This data describes a binding interaction between two proteins.

Contacts between the two chains:
Residue R14 in the second protein is in contact with residue E1 in the first protein (closest heavy-atom distance 4.2 Å).
Residue T22 in the second protein interacts with residue W3 in the first protein (closest heavy-atom distance 3.9 Å).
Residue S39 in the second protein interacts with residue F20 in the first protein (closest heavy-atom distance 3.5 Å).
Residue I66 in the second protein interacts with residue T49 in the first protein (closest heavy-atom distance 3.6 Å).
Residue M56 in the second protein is in contact with residue V38 in the first protein (closest heavy-atom distance 3.5 Å).
Residue V49 in the second protein interacts with residue A35 in the first protein (closest heavy-atom distance 3.6 Å).
Residue S21 in the second protein is in contact with residue W3 in the first protein (closest heavy-atom distance 3.8 Å).
Residue D63 in the second protein contacts residue V45 in the first protein (closest heavy-atom distance 3.8 Å).
Residue S39 in the second protein interacts with residue V24 in the first protein (closest heavy-atom distance 3.8 Å).
Residue L28 in the second protein interacts with residue L10 in the first protein (closest heavy-atom distance 4.1 Å).
Residue Q46 in the second protein interacts with residue V24 in the first protein (closest heavy-atom distance 3.1 Å).
Residue R24 in the second protein contacts residue E4 in the first protein (closest heavy-atom distance 4.3 Å).
Residue E31 in the second protein contacts residue S14 in the first protein (closest heavy-atom distance 3.9 Å).
Residue M60 in the second protein contacts residue V45 in the first protein (closest heavy-atom distance 3.9 Å).
Residue V35 in the second protein contacts residue V17 in the first protein (closest heavy-atom distance 3.8 Å).
Residue T53 in the second protein is in contact with residue V38 in the first protein (closest heavy-atom distance 3.7 Å).
Residue I74 in the second protein contacts residue A55 in the first protein (closest heavy-atom distance 3.9 Å).
Residue T18 in the second protein contacts residue E1 in the first protein (closest heavy-atom distance 4.3 Å).
Residue S25 in the second protein is in contact with residue E7 in the first protein (closest heavy-atom distance 3.3 Å).
Residue I74 in the second protein is in contact with residue L52 in the first protein (closest heavy-atom distance 3.8 Å).
Residue H70 in the second protein interacts with residue A56 in the first protein (closest heavy-atom distance 4.2 Å).
Residue H70 in the second protein contacts residue G53 in the first protein (closest heavy-atom distance 3.3 Å).
Residue V57 in the second protein interacts with residue V38 in the first protein (closest heavy-atom distance 3.9 Å).
Residue S25 in the second protein interacts with residue L10 in the first protein (closest heavy-atom distance 3.4 Å).
Residue D63 in the second protein interacts with residue T49 in the first protein (closest heavy-atom distance 3.3 Å).
Residue G36 in the second protein contacts residue V17 in the first protein (closest heavy-atom distance 3.8 Å).
Residue L43 in the second protein is in contact with residue V24 in the first protein (closest heavy-atom distance 4.1 Å).
Residue E42 in the second protein interacts with residue V24 in the first protein (closest heavy-atom distance 3.7 Å).
Residue T18 in the second protein interacts with residue W3 in the first protein (closest heavy-atom distance 3.4 Å).
Residue Q46 in the second protein is in contact with residue Q28 in the first protein (closest heavy-atom distance 2.9 Å).
Residue M60 in the second protein interacts with residue V38 in the first protein (closest heavy-atom distance 3.9 Å).
Residue H70 in the second protein contacts residue T49 in the first protein (closest heavy-atom distance 3.5 Å).
Residue S67 in the second protein interacts with residue L52 in the first protein (closest heavy-atom distance 3.6 Å).
Residue E42 in the second protein is in contact with residue N25 in the first protein (closest heavy-atom distance 3.0 Å).
Residue M56 in the second protein is in contact with residue A42 in the first protein (closest heavy-atom distance 3.6 Å).
Residue S39 in the second protein contacts residue S21 in the first protein (closest heavy-atom distance 3.6 Å).
Residue E42 in the second protein interacts with residue Q28 in the first protein (closest heavy-atom distance 4.0 Å).
Residue S21 in the second protein contacts residue E4 in the first protein (closest heavy-atom distance 3.5 Å).
Residue S32 in the second protein is in contact with residue V17 in the first protein (closest heavy-atom distance 3.5 Å).
Residue S21 in the second protein interacts with residue E7 in the first protein (closest heavy-atom distance 2.5 Å).
Residue S67 in the second protein contacts residue T49 in the first protein (closest heavy-atom distance 2.9 Å).
Residue H70 in the second protein interacts with residue L52 in the first protein (closest heavy-atom distance 3.8 Å).
Residue L43 in the second protein interacts with residue F20 in the first protein (closest heavy-atom distance 4.0 Å).
Residue R24 in the second protein contacts residue E7 in the first protein (closest heavy-atom distance 2.8 Å).
Residue T53 in the second protein is in contact with residue A35 in the first protein (closest heavy-atom distance 3.7 Å).
Residue V49 in the second protein is in contact with residue I31 in the first protein (closest heavy-atom distance 3.7 Å).
Residue M56 in the second protein contacts residue N39 in the first protein (closest heavy-atom distance 4.1 Å).
Residue S73 in the second protein contacts residue A56 in the first protein (closest heavy-atom distance 4.1 Å).
Residue I74 in the second protein interacts with residue A56 in the first protein (closest heavy-atom distance 3.7 Å).
Residue V35 in the second protein contacts residue S21 in the first protein (closest heavy-atom distance 3.6 Å).
Residue M60 in the second protein contacts residue A41 in the first protein (closest heavy-atom distance 3.5 Å).
Residue K59 in the second protein interacts with residue E46 in the first protein (closest heavy-atom distance 2.8 Å).
Residue L28 in the second protein is in contact with residue E7 in the first protein (closest heavy-atom distance 4.1 Å).
Residue L28 in the second protein interacts with residue I11 in the first protein (closest heavy-atom distance 3.8 Å).
Residue D63 in the second protein interacts with residue E46 in the first protein (closest heavy-atom distance 3.7 Å).
Residue M60 in the second protein is in contact with residue A42 in the first protein (closest heavy-atom distance 3.5 Å).
Residue S25 in the second protein interacts with residue L6 in the first protein (closest heavy-atom distance 4.0 Å).
Residue T53 in the second protein contacts residue I34 in the first protein (closest heavy-atom distance 4.1 Å).
Residue S32 in the second protein interacts with residue S14 in the first protein (closest heavy-atom distance 3.3 Å).
Residue Q46 in the second protein interacts with residue I31 in the first protein (closest heavy-atom distance 3.3 Å).

Sequence of the second protein:
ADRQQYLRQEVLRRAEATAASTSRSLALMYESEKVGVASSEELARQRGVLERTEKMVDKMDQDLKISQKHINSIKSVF

Sequence of the first protein:
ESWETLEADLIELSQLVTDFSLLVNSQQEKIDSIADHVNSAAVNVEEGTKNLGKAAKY